These two protein chains interact to form a complex.

Interface contacts:
Residue F164 in the first protein interacts with residue A129 in the second protein (closest heavy-atom distance 3.4 Å).
Residue I76 in the first protein interacts with residue Y108 in the second protein (closest heavy-atom distance 3.1 Å).
Residue L63 in the first protein contacts residue L105 in the second protein (closest heavy-atom distance 3.2 Å).
Residue A134 in the first protein contacts residue G132 in the second protein (closest heavy-atom distance 3.2 Å).
Residue I78 in the first protein interacts with residue Y108 in the second protein (closest heavy-atom distance 3.4 Å).
Residue L163 in the first protein is in contact with residue F110 in the second protein (closest heavy-atom distance 3.2 Å).
Residue S53 in the first protein is in contact with residue Q91 in the second protein (closest heavy-atom distance 2.4 Å).
Residue L73 in the first protein is in contact with residue I173 in the second protein (closest heavy-atom distance 3.7 Å).
Residue E66 in the first protein interacts with residue L117 in the second protein (closest heavy-atom distance 3.5 Å).
Residue T74 in the first protein interacts with residue F178 in the second protein (closest heavy-atom distance 3.5 Å).
Residue F172 in the first protein is in contact with residue F178 in the second protein (closest heavy-atom distance 3.9 Å).
Residue L70 in the first protein is in contact with residue S114 in the second protein (closest heavy-atom distance 3.8 Å).
Residue L70 in the first protein interacts with residue Y108 in the second protein (closest heavy-atom distance 3.5 Å).
Residue R79 in the first protein contacts residue I104 in the second protein (closest heavy-atom distance 3.9 Å).
Residue I78 in the first protein contacts residue A107 in the second protein (closest heavy-atom distance 3.7 Å).
Residue F164 in the first protein is in contact with residue H109 in the second protein (closest heavy-atom distance 3.7 Å).
Residue V135 in the first protein is in contact with residue G132 in the second protein (closest heavy-atom distance 3.1 Å).
Residue L67 in the first protein is in contact with residue V101 in the second protein (closest heavy-atom distance 3.7 Å).
Residue E66 in the first protein interacts with residue L105 in the second protein (closest heavy-atom distance 3.1 Å).
Residue H81 in the first protein is in contact with residue A103 in the second protein (closest heavy-atom distance 3.5 Å).
Residue F167 in the first protein interacts with residue T111 in the second protein (closest heavy-atom distance 3.3 Å).
Residue R160 in the first protein is in contact with residue E131 in the second protein (closest heavy-atom distance 3.0 Å).
Residue D162 in the first protein interacts with residue A129 in the second protein (closest heavy-atom distance 3.8 Å).
Residue I78 in the first protein is in contact with residue I104 in the second protein (closest heavy-atom distance 3.6 Å).
Residue L56 in the first protein interacts with residue L94 in the second protein (closest heavy-atom distance 3.5 Å).
Residue F172 in the first protein is in contact with residue E182 in the second protein (closest heavy-atom distance 2.9 Å).
Residue F164 in the first protein interacts with residue S127 in the second protein (closest heavy-atom distance 2.9 Å).
Residue F164 in the first protein interacts with residue L134 in the second protein (closest heavy-atom distance 3.3 Å).
Residue S133 in the first protein is in contact with residue N133 in the second protein (closest heavy-atom distance 3.7 Å).
Residue L67 in the first protein is in contact with residue Y108 in the second protein (closest heavy-atom distance 3.7 Å).
Residue L163 in the first protein interacts with residue T111 in the second protein (closest heavy-atom distance 4.0 Å).
Residue H81 in the first protein is in contact with residue I104 in the second protein (closest heavy-atom distance 3.6 Å).
Residue K231 in the first protein interacts with residue D241 in the second protein (closest heavy-atom distance 3.6 Å).
Residue R160 in the first protein interacts with residue G132 in the second protein (closest heavy-atom distance 3.8 Å).
Residue D162 in the first protein contacts residue E131 in the second protein (closest heavy-atom distance 3.6 Å).
Residue K57 in the first protein contacts residue L94 in the second protein (closest heavy-atom distance 3.6 Å).
Residue E175 in the first protein is in contact with residue H175 in the second protein (closest heavy-atom distance 3.6 Å).
Residue H171 in the first protein is in contact with residue F178 in the second protein (closest heavy-atom distance 3.6 Å).
Residue S133 in the first protein contacts residue L134 in the second protein (closest heavy-atom distance 3.4 Å).
Residue N77 in the first protein interacts with residue Y108 in the second protein (closest heavy-atom distance 3.7 Å).
Residue K231 in the first protein contacts residue T243 in the second protein (closest heavy-atom distance 2.3 Å).
Residue K57 in the first protein is in contact with residue E90 in the second protein (closest heavy-atom distance 3.3 Å).
Residue F69 in the first protein interacts with residue L117 in the second protein (closest heavy-atom distance 3.9 Å).
Residue A134 in the first protein interacts with residue N133 in the second protein (closest heavy-atom distance 3.2 Å).
Residue L73 in the first protein is in contact with residue Q174 in the second protein (closest heavy-atom distance 3.2 Å).
Residue S65 in the first protein interacts with residue L117 in the second protein (closest heavy-atom distance 3.6 Å).
Residue F164 in the first protein is in contact with residue G112 in the second protein (closest heavy-atom distance 3.4 Å).
Residue D162 in the first protein is in contact with residue G132 in the second protein (closest heavy-atom distance 3.4 Å).
Residue F164 in the first protein interacts with residue T111 in the second protein (closest heavy-atom distance 3.5 Å).
Residue F167 in the first protein is in contact with residue F178 in the second protein (closest heavy-atom distance 3.8 Å).
Residue F164 in the first protein interacts with residue F110 in the second protein (closest heavy-atom distance 3.4 Å).
Residue L67 in the first protein is in contact with residue L105 in the second protein (closest heavy-atom distance 3.8 Å).
Residue R168 in the first protein contacts residue N185 in the second protein (closest heavy-atom distance 3.0 Å).
Residue L70 in the first protein is in contact with residue G115 in the second protein (closest heavy-atom distance 3.3 Å).
Residue F69 in the first protein contacts residue V122 in the second protein (closest heavy-atom distance 3.4 Å).
Residue L60 in the first protein contacts residue L98 in the second protein (closest heavy-atom distance 3.7 Å).
Residue L56 in the first protein is in contact with residue L98 in the second protein (closest heavy-atom distance 3.6 Å).
Residue L67 in the first protein contacts residue I104 in the second protein (closest heavy-atom distance 3.6 Å).
Residue L63 in the first protein is in contact with residue V101 in the second protein (closest heavy-atom distance 3.8 Å).
Residue D229 in the first protein is in contact with residue L246 in the second protein (closest heavy-atom distance 3.2 Å).

Sequence of the first protein:
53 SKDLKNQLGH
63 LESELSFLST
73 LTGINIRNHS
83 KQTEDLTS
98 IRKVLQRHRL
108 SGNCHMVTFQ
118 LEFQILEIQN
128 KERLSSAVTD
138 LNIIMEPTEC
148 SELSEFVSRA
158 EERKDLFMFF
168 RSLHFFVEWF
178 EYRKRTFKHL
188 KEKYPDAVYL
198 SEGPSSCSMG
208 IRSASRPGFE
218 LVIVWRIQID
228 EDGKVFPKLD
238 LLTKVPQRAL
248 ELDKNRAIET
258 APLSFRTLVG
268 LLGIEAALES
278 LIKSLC

Sequence of the second protein:
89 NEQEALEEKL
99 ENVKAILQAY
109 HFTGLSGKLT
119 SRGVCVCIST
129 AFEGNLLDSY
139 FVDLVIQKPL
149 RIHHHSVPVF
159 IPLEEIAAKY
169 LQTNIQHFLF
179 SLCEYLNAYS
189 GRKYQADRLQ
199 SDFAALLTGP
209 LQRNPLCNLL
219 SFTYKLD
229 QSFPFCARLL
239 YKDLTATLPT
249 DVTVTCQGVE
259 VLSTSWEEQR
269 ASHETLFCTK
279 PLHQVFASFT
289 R